These two protein chains interact to form a complex.

Contacts between the two chains:
Residue M377 in protein 2 is in contact with residue A39 in protein 1 (closest heavy-atom distance 2.7 Å).
Residue V415 in protein 2 is in contact with residue I35 in protein 1 (closest heavy-atom distance 4.5 Å).
Residue F376 in protein 2 is in contact with residue A39 in protein 1 (closest heavy-atom distance 3.5 Å).
Residue F39 in protein 2 interacts with residue I35 in protein 1 (closest heavy-atom distance 3.6 Å).
Residue M377 in protein 2 contacts residue G42 in protein 1 (closest heavy-atom distance 4.2 Å).
Residue V415 in protein 2 contacts residue R36 in protein 1 (closest heavy-atom distance 4.4 Å).
Residue D366 in protein 2 interacts with residue R40 in protein 1 (closest heavy-atom distance 3.0 Å).
Residue N36 in protein 2 interacts with residue L38 in protein 1 (closest heavy-atom distance 3.6 Å).
Residue I416 in protein 2 is in contact with residue A39 in protein 1 (closest heavy-atom distance 3.4 Å).
Residue D366 in protein 2 is in contact with residue R37 in protein 1 (closest heavy-atom distance 3.9 Å).
Residue E29 in protein 2 is in contact with residue G42 in protein 1 (closest heavy-atom distance 4.2 Å).
Residue V415 in protein 2 contacts residue K32 in protein 1 (closest heavy-atom distance 4.2 Å).
Residue A371 in protein 2 interacts with residue R40 in protein 1 (closest heavy-atom distance 2.6 Å).
Residue G370 in protein 2 contacts residue R40 in protein 1 (closest heavy-atom distance 3.4 Å).
Residue L374 in protein 2 contacts residue R40 in protein 1 (closest heavy-atom distance 3.2 Å).
Residue F39 in protein 2 contacts residue L38 in protein 1 (closest heavy-atom distance 4.7 Å).
Residue L40 in protein 2 is in contact with residue I35 in protein 1 (closest heavy-atom distance 4.1 Å).
Residue E373 in protein 2 contacts residue R40 in protein 1 (closest heavy-atom distance 4.8 Å).
Residue D369 in protein 2 is in contact with residue R37 in protein 1 (closest heavy-atom distance 4.7 Å).
Residue I416 in protein 2 contacts residue I35 in protein 1 (closest heavy-atom distance 4.4 Å).
Residue M375 in protein 2 is in contact with residue R40 in protein 1 (closest heavy-atom distance 3.8 Å).
Residue D369 in protein 2 contacts residue R41 in protein 1 (closest heavy-atom distance 2.6 Å).
Residue S367 in protein 2 contacts residue R40 in protein 1 (closest heavy-atom distance 4.8 Å).
Residue D369 in protein 2 is in contact with residue R40 in protein 1 (closest heavy-atom distance 3.4 Å).
Residue E365 in protein 2 interacts with residue R37 in protein 1 (closest heavy-atom distance 4.3 Å).
Residue M377 in protein 2 interacts with residue R41 in protein 1 (closest heavy-atom distance 4.1 Å).
Residue E365 in protein 2 is in contact with residue R41 in protein 1 (closest heavy-atom distance 4.1 Å).
Residue M375 in protein 2 contacts residue R36 in protein 1 (closest heavy-atom distance 4.7 Å).
Residue I416 in protein 2 interacts with residue R36 in protein 1 (closest heavy-atom distance 4.4 Å).
Residue F39 in protein 2 interacts with residue I30 in protein 1 (closest heavy-atom distance 4.9 Å).
Residue M377 in protein 2 interacts with residue R40 in protein 1 (closest heavy-atom distance 4.0 Å).
Residue P372 in protein 2 is in contact with residue R40 in protein 1 (closest heavy-atom distance 4.0 Å).
Residue E368 in protein 2 interacts with residue R41 in protein 1 (closest heavy-atom distance 4.2 Å).
Residue L40 in protein 2 interacts with residue A39 in protein 1 (closest heavy-atom distance 3.5 Å).
Residue M375 in protein 2 contacts residue A39 in protein 1 (closest heavy-atom distance 3.8 Å).
Residue L40 in protein 2 is in contact with residue L38 in protein 1 (closest heavy-atom distance 3.6 Å).

Sequence of protein 1:
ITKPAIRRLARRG

Sequence of protein 2:
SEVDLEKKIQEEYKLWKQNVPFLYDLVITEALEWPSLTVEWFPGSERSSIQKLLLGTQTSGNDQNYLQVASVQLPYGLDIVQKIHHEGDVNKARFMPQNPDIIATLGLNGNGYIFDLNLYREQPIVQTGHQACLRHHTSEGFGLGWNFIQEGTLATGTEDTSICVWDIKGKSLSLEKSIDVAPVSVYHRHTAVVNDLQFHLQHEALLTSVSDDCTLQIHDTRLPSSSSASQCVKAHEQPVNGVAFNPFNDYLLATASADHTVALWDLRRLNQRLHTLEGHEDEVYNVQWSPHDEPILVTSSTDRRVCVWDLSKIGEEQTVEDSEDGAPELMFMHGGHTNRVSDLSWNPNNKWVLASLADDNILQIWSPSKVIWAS